Sequence of the first protein:
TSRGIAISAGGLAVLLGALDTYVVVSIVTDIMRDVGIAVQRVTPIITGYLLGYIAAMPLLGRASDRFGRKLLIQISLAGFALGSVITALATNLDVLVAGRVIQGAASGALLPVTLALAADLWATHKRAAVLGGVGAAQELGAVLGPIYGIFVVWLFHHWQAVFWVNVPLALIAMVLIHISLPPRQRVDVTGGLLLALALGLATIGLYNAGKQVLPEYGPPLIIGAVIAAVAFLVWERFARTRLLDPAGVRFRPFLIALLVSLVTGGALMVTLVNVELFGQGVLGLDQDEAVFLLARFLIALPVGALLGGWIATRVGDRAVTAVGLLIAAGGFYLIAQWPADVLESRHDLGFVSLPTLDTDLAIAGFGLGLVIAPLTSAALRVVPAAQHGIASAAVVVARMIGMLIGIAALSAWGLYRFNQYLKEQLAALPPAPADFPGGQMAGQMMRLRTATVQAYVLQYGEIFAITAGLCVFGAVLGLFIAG

Interface contacts:
Residue A368 in the first protein is in contact with residue K34 in the second protein (closest heavy-atom distance 2.8 Å).
Residue Q482 in the first protein contacts residue I31 in the second protein (closest heavy-atom distance 3.7 Å).
Residue A456 in the first protein contacts residue Q4 in the second protein (closest heavy-atom distance 3.7 Å).
Residue L457 in the first protein interacts with residue G5 in the second protein (closest heavy-atom distance 3.7 Å).
Residue A460 in the first protein interacts with residue Y110 in the second protein (closest heavy-atom distance 3.6 Å).
Residue M474 in the first protein contacts residue A109 in the second protein (closest heavy-atom distance 4.0 Å).
Residue D369 in the first protein contacts residue S104 in the second protein (closest heavy-atom distance 4.2 Å).
Residue P461 in the first protein contacts residue W111 in the second protein (closest heavy-atom distance 3.6 Å).
Residue P458 in the first protein is in contact with residue L7 in the second protein (closest heavy-atom distance 3.4 Å).
Residue V485 in the first protein contacts residue K34 in the second protein (closest heavy-atom distance 4.2 Å).
Residue T478 in the first protein is in contact with residue I102 in the second protein (closest heavy-atom distance 3.7 Å).
Residue A456 in the first protein contacts residue G5 in the second protein (closest heavy-atom distance 3.1 Å).
Residue P367 in the first protein interacts with residue S56 in the second protein (closest heavy-atom distance 3.1 Å).
Residue E372 in the first protein contacts residue S104 in the second protein (closest heavy-atom distance 2.6 Å).
Residue Q453 in the first protein is in contact with residue I31 in the second protein (closest heavy-atom distance 2.9 Å).
Residue D369 in the first protein contacts residue S56 in the second protein (closest heavy-atom distance 2.6 Å).
Residue A364 in the first protein interacts with residue K34 in the second protein (closest heavy-atom distance 4.3 Å).
Residue A460 in the first protein contacts residue W111 in the second protein (closest heavy-atom distance 4.3 Å).
Residue D463 in the first protein contacts residue Q42 in the second protein (closest heavy-atom distance 3.8 Å).
Residue P458 in the first protein interacts with residue W111 in the second protein (closest heavy-atom distance 4.2 Å).
Residue A456 in the first protein is in contact with residue Q6 in the second protein (closest heavy-atom distance 3.1 Å).
Residue V310 in the first protein contacts residue I102 in the second protein (closest heavy-atom distance 4.2 Å).
Residue Q453 in the first protein interacts with residue G5 in the second protein (closest heavy-atom distance 3.8 Å).
Residue P459 in the first protein contacts residue Y110 in the second protein (closest heavy-atom distance 4.2 Å).
Residue G471 in the first protein is in contact with residue Y110 in the second protein (closest heavy-atom distance 3.9 Å).
Residue M474 in the first protein contacts residue I108 in the second protein (closest heavy-atom distance 3.5 Å).
Residue P461 in the first protein contacts residue Y110 in the second protein (closest heavy-atom distance 3.5 Å).
Residue L486 in the first protein is in contact with residue S30 in the second protein (closest heavy-atom distance 3.5 Å).
Residue L457 in the first protein is in contact with residue Y110 in the second protein (closest heavy-atom distance 4.2 Å).
Residue Q365 in the first protein is in contact with residue K34 in the second protein (closest heavy-atom distance 3.9 Å).
Residue A462 in the first protein interacts with residue G112 in the second protein (closest heavy-atom distance 4.1 Å).
Residue Q482 in the first protein contacts residue R100 in the second protein (closest heavy-atom distance 3.0 Å).
Residue V310 in the first protein is in contact with residue N103 in the second protein (closest heavy-atom distance 4.1 Å).
Residue M474 in the first protein interacts with residue Y110 in the second protein (closest heavy-atom distance 4.0 Å).
Residue E372 in the first protein is in contact with residue R53 in the second protein (closest heavy-atom distance 4.0 Å).
Residue L486 in the first protein contacts residue I31 in the second protein (closest heavy-atom distance 3.8 Å).
Residue Q453 in the first protein is in contact with residue Q4 in the second protein (closest heavy-atom distance 4.0 Å).
Residue Q482 in the first protein is in contact with residue I102 in the second protein (closest heavy-atom distance 3.8 Å).
Residue G312 in the first protein contacts residue N103 in the second protein (closest heavy-atom distance 3.7 Å).
Residue D463 in the first protein contacts residue Y97 in the second protein (closest heavy-atom distance 4.1 Å).
Residue L311 in the first protein interacts with residue N103 in the second protein (closest heavy-atom distance 3.7 Å).
Residue W366 in the first protein contacts residue K34 in the second protein (closest heavy-atom distance 3.5 Å).
Residue D369 in the first protein is in contact with residue P36 in the second protein (closest heavy-atom distance 3.8 Å).
Residue F464 in the first protein contacts residue W111 in the second protein (closest heavy-atom distance 3.6 Å).
Residue Q482 in the first protein contacts residue G5 in the second protein (closest heavy-atom distance 3.9 Å).
Residue V481 in the first protein interacts with residue F35 in the second protein (closest heavy-atom distance 4.0 Å).
Residue T478 in the first protein contacts residue Y110 in the second protein (closest heavy-atom distance 3.6 Å).
Residue P367 in the first protein contacts residue K34 in the second protein (closest heavy-atom distance 3.3 Å).
Residue V485 in the first protein contacts residue F35 in the second protein (closest heavy-atom distance 3.9 Å).
Residue Q482 in the first protein interacts with residue F35 in the second protein (closest heavy-atom distance 3.9 Å).
Residue V481 in the first protein is in contact with residue I102 in the second protein (closest heavy-atom distance 3.7 Å).
Residue A462 in the first protein interacts with residue Y97 in the second protein (closest heavy-atom distance 3.7 Å).
Residue P465 in the first protein is in contact with residue W111 in the second protein (closest heavy-atom distance 4.3 Å).
Residue D369 in the first protein is in contact with residue S55 in the second protein (closest heavy-atom distance 3.4 Å).
Residue F464 in the first protein is in contact with residue A109 in the second protein (closest heavy-atom distance 4.3 Å).
Residue P458 in the first protein is in contact with residue G112 in the second protein (closest heavy-atom distance 3.6 Å).
Residue A462 in the first protein contacts residue W111 in the second protein (closest heavy-atom distance 4.2 Å).
Residue P458 in the first protein contacts residue Y110 in the second protein (closest heavy-atom distance 2.6 Å).
Residue A368 in the first protein contacts residue F35 in the second protein (closest heavy-atom distance 3.6 Å).
Residue R475 in the first protein is in contact with residue Y110 in the second protein (closest heavy-atom distance 3.4 Å).

Sequence of the second protein:
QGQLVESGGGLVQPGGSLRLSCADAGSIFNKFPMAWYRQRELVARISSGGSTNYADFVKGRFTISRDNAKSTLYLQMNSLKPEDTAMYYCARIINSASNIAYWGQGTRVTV

The following describes two proteins that form a bound complex.